Interface contacts:
Residue V83 in chain A is in contact with residue C36 in chain B (closest heavy-atom distance 4.8 Å).
Residue L180 in chain A is in contact with residue G33 in chain B (closest heavy-atom distance 3.9 Å).
Residue M85 in chain A is in contact with residue G39 in chain B (closest heavy-atom distance 4.6 Å).
Residue P116 in chain A interacts with residue G33 in chain B (closest heavy-atom distance 3.3 Å).
Residue A86 in chain A contacts residue Q38 in chain B (closest heavy-atom distance 3.0 Å).
Residue Q178 in chain A contacts residue Q38 in chain B (closest heavy-atom distance 4.8 Å).
Residue H181 in chain A contacts residue C36 in chain B (closest heavy-atom distance 3.6 Å).
Residue M85 in chain A contacts residue C36 in chain B (closest heavy-atom distance 3.4 Å).
Residue E95 in chain A is in contact with residue V35 in chain B (closest heavy-atom distance 4.2 Å).
Residue G179 in chain A interacts with residue K34 in chain B (closest heavy-atom distance 3.6 Å).
Residue M85 in chain A is in contact with residue V37 in chain B (closest heavy-atom distance 3.6 Å).
Residue D87 in chain A is in contact with residue Q38 in chain B (closest heavy-atom distance 4.2 Å).
Residue V91 in chain A contacts residue V35 in chain B (closest heavy-atom distance 3.7 Å).
Residue A86 in chain A interacts with residue V35 in chain B (closest heavy-atom distance 3.8 Å).
Residue V91 in chain A interacts with residue V37 in chain B (closest heavy-atom distance 3.6 Å).
Residue L180 in chain A is in contact with residue C36 in chain B (closest heavy-atom distance 4.6 Å).
Residue H181 in chain A interacts with residue V35 in chain B (closest heavy-atom distance 3.9 Å).
Residue S117 in chain A is in contact with residue G33 in chain B (closest heavy-atom distance 4.2 Å).
Residue D87 in chain A interacts with residue V37 in chain B (closest heavy-atom distance 4.5 Å).
Residue E95 in chain A interacts with residue G33 in chain B (closest heavy-atom distance 4.5 Å).
Residue P88 in chain A contacts residue V37 in chain B (closest heavy-atom distance 3.6 Å).
Residue P88 in chain A contacts residue Q38 in chain B (closest heavy-atom distance 3.2 Å).
Residue A86 in chain A interacts with residue C36 in chain B (closest heavy-atom distance 2.8 Å).
Residue H181 in chain A is in contact with residue G33 in chain B (closest heavy-atom distance 4.0 Å).
Residue G179 in chain A contacts residue C36 in chain B (closest heavy-atom distance 2.7 Å).
Residue R99 in chain A interacts with residue G33 in chain B (closest heavy-atom distance 4.8 Å).
Residue S117 in chain A contacts residue V32 in chain B (closest heavy-atom distance 4.3 Å).
Residue H181 in chain A is in contact with residue K34 in chain B (closest heavy-atom distance 2.6 Å).
Residue A86 in chain A interacts with residue V37 in chain B (closest heavy-atom distance 3.5 Å).
Residue G84 in chain A interacts with residue C36 in chain B (closest heavy-atom distance 3.8 Å).
Residue M85 in chain A interacts with residue Q38 in chain B (closest heavy-atom distance 3.3 Å).
Residue H181 in chain A interacts with residue V32 in chain B (closest heavy-atom distance 4.3 Å).
Residue R99 in chain A interacts with residue P31 in chain B (closest heavy-atom distance 3.4 Å).
Residue L180 in chain A is in contact with residue V35 in chain B (closest heavy-atom distance 4.2 Å).
Residue L180 in chain A interacts with residue K34 in chain B (closest heavy-atom distance 3.4 Å).
Residue P116 in chain A contacts residue V32 in chain B (closest heavy-atom distance 3.8 Å).
Residue G179 in chain A contacts residue V35 in chain B (closest heavy-atom distance 3.2 Å).
Residue Y176 in chain A is in contact with residue G33 in chain B (closest heavy-atom distance 4.3 Å).
Residue Y176 in chain A contacts residue V35 in chain B (closest heavy-atom distance 3.5 Å).

Sequence of chain B:
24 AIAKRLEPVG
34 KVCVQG

Sequence of chain A:
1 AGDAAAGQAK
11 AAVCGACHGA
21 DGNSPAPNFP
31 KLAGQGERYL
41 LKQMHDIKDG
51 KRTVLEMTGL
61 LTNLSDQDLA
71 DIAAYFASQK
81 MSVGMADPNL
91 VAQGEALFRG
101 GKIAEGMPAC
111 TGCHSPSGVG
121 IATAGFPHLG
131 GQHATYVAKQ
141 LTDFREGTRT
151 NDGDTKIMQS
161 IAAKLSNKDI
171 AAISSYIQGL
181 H

The following describes two proteins that form a bound complex.